These two protein chains interact to form a complex.

Sequence of the second protein:
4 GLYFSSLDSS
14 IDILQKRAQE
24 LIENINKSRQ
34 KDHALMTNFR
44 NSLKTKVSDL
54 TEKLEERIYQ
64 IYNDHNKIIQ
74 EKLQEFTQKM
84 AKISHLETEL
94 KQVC

Sequence of the first protein:
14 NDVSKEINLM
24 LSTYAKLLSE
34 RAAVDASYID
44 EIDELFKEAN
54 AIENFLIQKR

Interface contacts:
Residue L24 in the second protein is in contact with residue Y41 in the first protein (closest heavy-atom distance 3.5 Å).
Residue R20 in the second protein contacts residue E51 in the first protein (closest heavy-atom distance 4.5 Å).
Residue V50 in the second protein interacts with residue I20 in the first protein (closest heavy-atom distance 4.6 Å).
Residue S13 in the second protein contacts residue I55 in the first protein (closest heavy-atom distance 4.1 Å).
Residue L24 in the second protein interacts with residue E44 in the first protein (closest heavy-atom distance 3.2 Å).
Residue M39 in the second protein is in contact with residue L31 in the first protein (closest heavy-atom distance 4.1 Å).
Residue L46 in the second protein contacts residue M23 in the first protein (closest heavy-atom distance 3.7 Å).
Residue R20 in the second protein interacts with residue L48 in the first protein (closest heavy-atom distance 3.4 Å).
Residue L46 in the second protein contacts residue Y27 in the first protein (closest heavy-atom distance 4.3 Å).
Residue L17 in the second protein interacts with residue A52 in the first protein (closest heavy-atom distance 4.2 Å).
Residue Y6 in the second protein interacts with residue K62 in the first protein (closest heavy-atom distance 3.9 Å).
Residue L10 in the second protein contacts residue I55 in the first protein (closest heavy-atom distance 4.6 Å).
Residue N27 in the second protein contacts residue Y41 in the first protein (closest heavy-atom distance 4.0 Å).
Residue S31 in the second protein contacts residue V37 in the first protein (closest heavy-atom distance 3.9 Å).
Residue L38 in the second protein contacts residue R34 in the first protein (closest heavy-atom distance 3.3 Å).
Residue D35 in the second protein is in contact with residue R34 in the first protein (closest heavy-atom distance 3.1 Å).
Residue A21 in the second protein is in contact with residue L48 in the first protein (closest heavy-atom distance 4.1 Å).
Residue L17 in the second protein interacts with residue L48 in the first protein (closest heavy-atom distance 3.8 Å).
Residue L24 in the second protein contacts residue L48 in the first protein (closest heavy-atom distance 4.0 Å).
Residue R32 in the second protein contacts residue D38 in the first protein (closest heavy-atom distance 3.0 Å).
Residue S31 in the second protein interacts with residue D38 in the first protein (closest heavy-atom distance 4.3 Å).
Residue L10 in the second protein contacts residue L59 in the first protein (closest heavy-atom distance 3.6 Å).
Residue M39 in the second protein interacts with residue R34 in the first protein (closest heavy-atom distance 4.5 Å).
Residue L57 in the second protein contacts residue V16 in the first protein (closest heavy-atom distance 3.7 Å).
Residue K34 in the second protein is in contact with residue R34 in the first protein (closest heavy-atom distance 4.1 Å).
Residue L24 in the second protein interacts with residue I45 in the first protein (closest heavy-atom distance 3.6 Å).
Residue R20 in the second protein interacts with residue E47 in the first protein (closest heavy-atom distance 4.3 Å).
Residue I28 in the second protein interacts with residue D38 in the first protein (closest heavy-atom distance 4.9 Å).
Residue L53 in the second protein interacts with residue V16 in the first protein (closest heavy-atom distance 4.5 Å).
Residue L17 in the second protein contacts residue E51 in the first protein (closest heavy-atom distance 4.3 Å).
Residue S31 in the second protein interacts with residue Y41 in the first protein (closest heavy-atom distance 4.1 Å).
Residue L53 in the second protein interacts with residue E19 in the first protein (closest heavy-atom distance 3.3 Å).
Residue L38 in the second protein contacts residue L30 in the first protein (closest heavy-atom distance 4.9 Å).
Residue M39 in the second protein contacts residue Y27 in the first protein (closest heavy-atom distance 4.7 Å).
Residue I28 in the second protein is in contact with residue Y41 in the first protein (closest heavy-atom distance 3.5 Å).
Residue D35 in the second protein is in contact with residue D38 in the first protein (closest heavy-atom distance 4.2 Å).
Residue R43 in the second protein interacts with residue Y27 in the first protein (closest heavy-atom distance 3.1 Å).
Residue L17 in the second protein contacts residue I55 in the first protein (closest heavy-atom distance 3.8 Å).
Residue L10 in the second protein is in contact with residue F58 in the first protein (closest heavy-atom distance 4.2 Å).
Residue M39 in the second protein contacts residue L30 in the first protein (closest heavy-atom distance 3.9 Å).
Residue F42 in the second protein interacts with residue L30 in the first protein (closest heavy-atom distance 3.5 Å).
Residue S31 in the second protein interacts with residue R34 in the first protein (closest heavy-atom distance 4.9 Å).